This data describes a binding interaction between two proteins.

Sequence of the second protein:
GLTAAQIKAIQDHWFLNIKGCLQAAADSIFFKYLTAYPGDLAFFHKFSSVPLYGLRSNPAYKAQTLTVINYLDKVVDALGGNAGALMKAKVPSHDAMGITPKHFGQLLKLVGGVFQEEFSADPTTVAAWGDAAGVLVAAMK

Residue-level contacts at the interface:
Residue C21 in the first protein contacts residue Q23 in the second protein (closest heavy-atom distance 5.0 Å).
Residue F15 in the first protein is in contact with residue A63 in the second protein (closest heavy-atom distance 4.1 Å).
Residue K19 in the first protein interacts with residue L66 in the second protein (closest heavy-atom distance 4.4 Å).
Residue L66 in the first protein is in contact with residue K19 in the second protein (closest heavy-atom distance 4.4 Å).
Residue G20 in the first protein interacts with residue C21 in the second protein (closest heavy-atom distance 3.3 Å).
Residue G20 in the first protein is in contact with residue L22 in the second protein (closest heavy-atom distance 3.0 Å).
Residue L22 in the first protein interacts with residue K19 in the second protein (closest heavy-atom distance 3.8 Å).
Residue G20 in the first protein interacts with residue A24 in the second protein (closest heavy-atom distance 4.5 Å).
Residue G20 in the first protein interacts with residue G20 in the second protein (closest heavy-atom distance 4.6 Å).
Residue L22 in the first protein contacts residue G20 in the second protein (closest heavy-atom distance 3.2 Å).
Residue D77 in the first protein contacts residue K74 in the second protein (closest heavy-atom distance 3.0 Å).
Residue L22 in the first protein contacts residue L22 in the second protein (closest heavy-atom distance 4.8 Å).
Residue K74 in the first protein is in contact with residue K19 in the second protein (closest heavy-atom distance 4.4 Å).
Residue K19 in the first protein is in contact with residue D73 in the second protein (closest heavy-atom distance 4.0 Å).
Residue K19 in the first protein is in contact with residue L22 in the second protein (closest heavy-atom distance 3.6 Å).
Residue L22 in the first protein interacts with residue C21 in the second protein (closest heavy-atom distance 4.7 Å).
Residue K19 in the first protein is in contact with residue K74 in the second protein (closest heavy-atom distance 4.9 Å).
Residue C21 in the first protein contacts residue C21 in the second protein (closest heavy-atom distance 4.3 Å).
Residue K19 in the first protein contacts residue N70 in the second protein (closest heavy-atom distance 3.7 Å).
Residue K74 in the first protein interacts with residue D77 in the second protein (closest heavy-atom distance 3.3 Å).
Residue A63 in the first protein interacts with residue F15 in the second protein (closest heavy-atom distance 4.0 Å).
Residue N70 in the first protein is in contact with residue K19 in the second protein (closest heavy-atom distance 2.9 Å).
Residue F15 in the first protein interacts with residue N70 in the second protein (closest heavy-atom distance 3.5 Å).
Residue N70 in the first protein contacts residue F15 in the second protein (closest heavy-atom distance 3.8 Å).
Residue L66 in the first protein contacts residue F15 in the second protein (closest heavy-atom distance 3.2 Å).
Residue T67 in the first protein contacts residue F15 in the second protein (closest heavy-atom distance 3.3 Å).
Residue F15 in the first protein contacts residue T67 in the second protein (closest heavy-atom distance 3.7 Å).
Residue L66 in the first protein interacts with residue G20 in the second protein (closest heavy-atom distance 3.7 Å).
Residue C21 in the first protein is in contact with residue G20 in the second protein (closest heavy-atom distance 3.5 Å).
Residue Q23 in the first protein is in contact with residue G20 in the second protein (closest heavy-atom distance 2.9 Å).
Residue G20 in the first protein interacts with residue Q23 in the second protein (closest heavy-atom distance 2.8 Å).
Residue C21 in the first protein is in contact with residue L22 in the second protein (closest heavy-atom distance 4.7 Å).
Residue G20 in the first protein contacts residue L66 in the second protein (closest heavy-atom distance 3.8 Å).
Residue K19 in the first protein interacts with residue K19 in the second protein (closest heavy-atom distance 5.0 Å).
Residue D73 in the first protein interacts with residue K19 in the second protein (closest heavy-atom distance 4.6 Å).
Residue A24 in the first protein contacts residue G20 in the second protein (closest heavy-atom distance 4.7 Å).
Residue D73 in the first protein is in contact with residue D73 in the second protein (closest heavy-atom distance 4.7 Å).
Residue F15 in the first protein interacts with residue L66 in the second protein (closest heavy-atom distance 3.3 Å).

Sequence of the first protein:
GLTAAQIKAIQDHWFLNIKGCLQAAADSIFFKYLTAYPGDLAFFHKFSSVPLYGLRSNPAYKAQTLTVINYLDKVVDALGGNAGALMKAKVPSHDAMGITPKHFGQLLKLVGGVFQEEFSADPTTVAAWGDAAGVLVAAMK